The following describes two proteins that form a bound complex.

Sequence of the first protein:
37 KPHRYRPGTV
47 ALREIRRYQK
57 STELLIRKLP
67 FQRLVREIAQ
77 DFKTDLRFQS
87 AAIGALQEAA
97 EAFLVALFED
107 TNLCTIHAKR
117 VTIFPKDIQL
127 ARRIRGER

Interface contacts:
Residue L35 in the second protein is in contact with residue R72 in the first protein (closest heavy-atom distance 3.2 Å).
Residue L38 in the second protein is in contact with residue Q68 in the first protein (closest heavy-atom distance 2.9 Å).
Residue M192 in the second protein interacts with residue R134 in the first protein (closest heavy-atom distance 3.5 Å).
Residue T72 in the second protein interacts with residue R40 in the first protein (closest heavy-atom distance 3.5 Å).
Residue D39 in the second protein interacts with residue R69 in the first protein (closest heavy-atom distance 3.0 Å).
Residue E15 in the second protein interacts with residue T45 in the first protein (closest heavy-atom distance 2.7 Å).
Residue L155 in the second protein interacts with residue E94 in the first protein (closest heavy-atom distance 3.5 Å).
Residue T72 in the second protein contacts residue R52 in the first protein (closest heavy-atom distance 3.0 Å).
Residue E15 in the second protein interacts with residue Y41 in the first protein (closest heavy-atom distance 2.6 Å).
Residue L33 in the second protein contacts residue R83 in the first protein (closest heavy-atom distance 3.2 Å).
Residue Y45 in the second protein contacts residue Q93 in the first protein (closest heavy-atom distance 2.6 Å).
Residue A203 in the second protein contacts residue Q125 in the first protein (closest heavy-atom distance 3.3 Å).
Residue D154 in the second protein contacts residue K56 in the first protein (closest heavy-atom distance 3.0 Å).
Residue Q148 in the second protein contacts residue E105 in the first protein (closest heavy-atom distance 2.8 Å).
Residue D108 in the second protein contacts residue R116 in the first protein (closest heavy-atom distance 2.6 Å).
Residue P107 in the second protein is in contact with residue N108 in the first protein (closest heavy-atom distance 2.9 Å).
Residue Y45 in the second protein contacts residue S86 in the first protein (closest heavy-atom distance 3.4 Å).
Residue A49 in the second protein is in contact with residue K64 in the first protein (closest heavy-atom distance 3.5 Å).
Residue D196 in the second protein is in contact with residue R128 in the first protein (closest heavy-atom distance 2.3 Å).
Residue N158 in the second protein contacts residue R52 in the first protein (closest heavy-atom distance 2.8 Å).
Residue R74 in the second protein interacts with residue K56 in the first protein (closest heavy-atom distance 3.3 Å).
Residue K52 in the second protein contacts residue S57 in the first protein (closest heavy-atom distance 3.4 Å).
Residue S69 in the second protein contacts residue H39 in the first protein (closest heavy-atom distance 2.9 Å).
Residue K66 in the second protein is in contact with residue Y41 in the first protein (closest heavy-atom distance 3.4 Å).
Residue D40 in the second protein contacts residue Q68 in the first protein (closest heavy-atom distance 2.9 Å).
Residue Q148 in the second protein is in contact with residue R131 in the first protein (closest heavy-atom distance 2.6 Å).
Residue R151 in the second protein interacts with residue E105 in the first protein (closest heavy-atom distance 2.9 Å).
Residue L33 in the second protein is in contact with residue F84 in the first protein (closest heavy-atom distance 2.8 Å).
Residue F59 in the second protein interacts with residue Y41 in the first protein (closest heavy-atom distance 3.5 Å).
Residue G73 in the second protein is in contact with residue R40 in the first protein (closest heavy-atom distance 3.4 Å).
Residue E48 in the second protein is in contact with residue S86 in the first protein (closest heavy-atom distance 2.6 Å).
Residue L46 in the second protein is in contact with residue Q68 in the first protein (closest heavy-atom distance 3.4 Å).
Residue Q206 in the second protein interacts with residue F120 in the first protein (closest heavy-atom distance 3.4 Å).
Residue E15 in the second protein contacts residue G44 in the first protein (closest heavy-atom distance 3.1 Å).
Residue D108 in the second protein is in contact with residue N108 in the first protein (closest heavy-atom distance 3.3 Å).
Residue Q206 in the second protein is in contact with residue K122 in the first protein (closest heavy-atom distance 2.7 Å).
Residue L28 in the second protein contacts residue S86 in the first protein (closest heavy-atom distance 3.2 Å).
Residue D165 in the second protein interacts with residue R53 in the first protein (closest heavy-atom distance 2.7 Å).
Residue D111 in the second protein contacts residue R116 in the first protein (closest heavy-atom distance 3.0 Å).
Residue L163 in the second protein contacts residue Q85 in the first protein (closest heavy-atom distance 3.5 Å).
Residue K31 in the second protein contacts residue S86 in the first protein (closest heavy-atom distance 2.9 Å).
Residue F140 in the second protein is in contact with residue N108 in the first protein (closest heavy-atom distance 3.4 Å).
Residue F106 in the second protein contacts residue N108 in the first protein (closest heavy-atom distance 3.4 Å).
Residue Q29 in the second protein interacts with residue A87 in the first protein (closest heavy-atom distance 3.0 Å).
Residue K31 in the second protein interacts with residue Q85 in the first protein (closest heavy-atom distance 3.3 Å).
Residue F159 in the second protein is in contact with residue R53 in the first protein (closest heavy-atom distance 3.1 Å).
Residue R74 in the second protein contacts residue Q55 in the first protein (closest heavy-atom distance 3.0 Å).
Residue Q206 in the second protein interacts with residue P121 in the first protein (closest heavy-atom distance 3.3 Å).
Residue R26 in the second protein interacts with residue E50 in the first protein (closest heavy-atom distance 3.4 Å).
Residue Q29 in the second protein interacts with residue S86 in the first protein (closest heavy-atom distance 3.5 Å).
Residue Y45 in the second protein is in contact with residue G90 in the first protein (closest heavy-atom distance 3.5 Å).
Residue Q148 in the second protein interacts with residue D106 in the first protein (closest heavy-atom distance 3.3 Å).
Residue T72 in the second protein is in contact with residue Q55 in the first protein (closest heavy-atom distance 2.8 Å).
Residue Y109 in the second protein interacts with residue H113 in the first protein (closest heavy-atom distance 3.4 Å).
Residue L62 in the second protein contacts residue Y41 in the first protein (closest heavy-atom distance 3.5 Å).
Residue R74 in the second protein contacts residue E59 in the first protein (closest heavy-atom distance 2.9 Å).
Residue D207 in the second protein interacts with residue K122 in the first protein (closest heavy-atom distance 2.8 Å).
Residue Y202 in the second protein contacts residue P121 in the first protein (closest heavy-atom distance 3.3 Å).
Residue G160 in the second protein is in contact with residue R53 in the first protein (closest heavy-atom distance 3.4 Å).
Residue S43 in the second protein contacts residue Q68 in the first protein (closest heavy-atom distance 2.7 Å).

Sequence of the second protein:
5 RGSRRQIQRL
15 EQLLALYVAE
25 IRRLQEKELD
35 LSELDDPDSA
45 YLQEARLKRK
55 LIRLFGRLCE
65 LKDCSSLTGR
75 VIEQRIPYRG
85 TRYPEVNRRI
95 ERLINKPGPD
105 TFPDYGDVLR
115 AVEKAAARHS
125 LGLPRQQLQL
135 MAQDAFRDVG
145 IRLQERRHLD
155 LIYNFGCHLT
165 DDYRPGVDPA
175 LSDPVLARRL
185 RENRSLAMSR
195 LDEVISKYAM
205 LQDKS